Sequence of protein 1:
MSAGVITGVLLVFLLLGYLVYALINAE

Contacts between the two chains:
Residue L422 in protein 2 interacts with residue L23 in protein 1 (closest heavy-atom distance 4.0 Å).
Residue M437 in protein 2 contacts residue M1 in protein 1 (closest heavy-atom distance 3.3 Å).
Residue M430 in protein 2 contacts residue F13 in protein 1 (closest heavy-atom distance 4.3 Å).
Residue L419 in protein 2 interacts with residue L23 in protein 1 (closest heavy-atom distance 3.8 Å).
Residue R442 in protein 2 interacts with residue M1 in protein 1 (closest heavy-atom distance 4.7 Å).
Residue K415 in protein 2 is in contact with residue N25 in protein 1 (closest heavy-atom distance 4.5 Å).
Residue K415 in protein 2 contacts residue L23 in protein 1 (closest heavy-atom distance 3.4 Å).
Residue K415 in protein 2 is in contact with residue I24 in protein 1 (closest heavy-atom distance 2.8 Å).
Residue M437 in protein 2 is in contact with residue V9 in protein 1 (closest heavy-atom distance 4.6 Å).
Residue K415 in protein 2 contacts residue A26 in protein 1 (closest heavy-atom distance 4.9 Å).
Residue A418 in protein 2 is in contact with residue L23 in protein 1 (closest heavy-atom distance 4.2 Å).
Residue L419 in protein 2 is in contact with residue I24 in protein 1 (closest heavy-atom distance 5.0 Å).
Residue M430 in protein 2 contacts residue L16 in protein 1 (closest heavy-atom distance 3.7 Å).

These two protein chains interact to form a complex.

Sequence of protein 2:
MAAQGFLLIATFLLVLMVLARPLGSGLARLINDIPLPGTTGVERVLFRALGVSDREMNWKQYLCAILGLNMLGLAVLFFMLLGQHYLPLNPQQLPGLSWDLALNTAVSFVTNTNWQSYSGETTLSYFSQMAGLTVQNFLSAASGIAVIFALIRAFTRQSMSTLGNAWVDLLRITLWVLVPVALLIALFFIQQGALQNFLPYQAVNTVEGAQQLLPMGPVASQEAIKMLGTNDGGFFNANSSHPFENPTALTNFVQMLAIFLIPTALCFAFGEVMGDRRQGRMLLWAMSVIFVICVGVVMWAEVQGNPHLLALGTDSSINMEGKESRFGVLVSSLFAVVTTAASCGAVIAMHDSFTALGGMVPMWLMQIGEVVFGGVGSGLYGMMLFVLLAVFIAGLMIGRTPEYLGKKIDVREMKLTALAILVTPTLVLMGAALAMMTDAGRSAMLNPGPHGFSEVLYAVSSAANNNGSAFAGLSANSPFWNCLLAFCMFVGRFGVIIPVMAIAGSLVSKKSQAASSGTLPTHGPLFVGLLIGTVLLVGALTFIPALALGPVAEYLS